Residue-level contacts at the interface:
Residue R43 in the first protein interacts with residue T27 in the second protein (closest heavy-atom distance 4.0 Å).
Residue A40 in the first protein is in contact with residue A26 in the second protein (closest heavy-atom distance 3.9 Å).
Residue A40 in the first protein interacts with residue T27 in the second protein (closest heavy-atom distance 4.0 Å).

Sequence of the first protein:
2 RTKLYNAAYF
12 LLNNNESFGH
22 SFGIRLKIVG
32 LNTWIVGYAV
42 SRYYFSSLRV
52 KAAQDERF

Sequence of the second protein:
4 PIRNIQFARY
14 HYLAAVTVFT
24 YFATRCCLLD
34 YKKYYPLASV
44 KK

This data describes a binding interaction between two proteins.